Interface contacts:
Residue R81 in the second protein contacts residue E5 in the first protein (closest heavy-atom distance 3.4 Å).
Residue I441 in the second protein contacts residue I2 in the first protein (closest heavy-atom distance 4.4 Å).
Residue Y79 in the second protein interacts with residue E5 in the first protein (closest heavy-atom distance 3.5 Å).
Residue Y79 in the second protein interacts with residue I2 in the first protein (closest heavy-atom distance 3.5 Å).
Residue R81 in the second protein contacts residue I2 in the first protein (closest heavy-atom distance 3.3 Å).
Residue Y79 in the second protein interacts with residue R8 in the first protein (closest heavy-atom distance 3.2 Å).
Residue I441 in the second protein interacts with residue L6 in the first protein (closest heavy-atom distance 4.1 Å).
Residue Y79 in the second protein contacts residue L6 in the first protein (closest heavy-atom distance 3.5 Å).
Residue I441 in the second protein interacts with residue F9 in the first protein (closest heavy-atom distance 4.1 Å).
Residue M445 in the second protein is in contact with residue F10 in the first protein (closest heavy-atom distance 4.4 Å).
Residue Y79 in the second protein interacts with residue F9 in the first protein (closest heavy-atom distance 3.5 Å).
Residue E442 in the second protein interacts with residue F9 in the first protein (closest heavy-atom distance 4.1 Å).
Residue M445 in the second protein contacts residue F9 in the first protein (closest heavy-atom distance 3.7 Å).
Residue I82 in the second protein contacts residue L1 in the first protein (closest heavy-atom distance 3.8 Å).
Residue V80 in the second protein is in contact with residue I2 in the first protein (closest heavy-atom distance 4.1 Å).
Residue L48 in the second protein interacts with residue R8 in the first protein (closest heavy-atom distance 4.7 Å).
Residue G78 in the second protein is in contact with residue E5 in the first protein (closest heavy-atom distance 5.0 Å).

Sequence of the first protein:
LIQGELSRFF

Sequence of the second protein:
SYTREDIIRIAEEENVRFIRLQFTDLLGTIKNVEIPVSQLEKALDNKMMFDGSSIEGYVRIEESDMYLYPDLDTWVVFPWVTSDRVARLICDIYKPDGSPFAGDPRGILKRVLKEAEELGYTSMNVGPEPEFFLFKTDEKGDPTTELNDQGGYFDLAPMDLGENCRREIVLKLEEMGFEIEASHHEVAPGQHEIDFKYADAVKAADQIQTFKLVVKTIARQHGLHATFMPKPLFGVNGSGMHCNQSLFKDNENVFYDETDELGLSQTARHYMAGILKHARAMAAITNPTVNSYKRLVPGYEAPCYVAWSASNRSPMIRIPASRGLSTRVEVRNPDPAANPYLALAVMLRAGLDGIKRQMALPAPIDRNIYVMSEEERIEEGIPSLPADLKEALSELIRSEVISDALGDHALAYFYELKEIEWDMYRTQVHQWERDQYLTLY

These two protein chains interact to form a complex.